Contacts between the two chains:
Residue Y177 in protein 2 is in contact with residue V72 in protein 1 (closest heavy-atom distance 4.7 Å).
Residue Y177 in protein 2 interacts with residue L69 in protein 1 (closest heavy-atom distance 4.8 Å).
Residue E179 in protein 2 is in contact with residue A71 in protein 1 (closest heavy-atom distance 4.4 Å).
Residue I173 in protein 2 is in contact with residue L69 in protein 1 (closest heavy-atom distance 3.9 Å).
Residue Y177 in protein 2 interacts with residue A71 in protein 1 (closest heavy-atom distance 3.8 Å).
Residue E179 in protein 2 is in contact with residue F65 in protein 1 (closest heavy-atom distance 3.8 Å).
Residue F183 in protein 2 contacts residue A71 in protein 1 (closest heavy-atom distance 3.8 Å).
Residue E179 in protein 2 contacts residue K66 in protein 1 (closest heavy-atom distance 4.9 Å).
Residue F183 in protein 2 interacts with residue V72 in protein 1 (closest heavy-atom distance 3.8 Å).

Sequence of protein 2:
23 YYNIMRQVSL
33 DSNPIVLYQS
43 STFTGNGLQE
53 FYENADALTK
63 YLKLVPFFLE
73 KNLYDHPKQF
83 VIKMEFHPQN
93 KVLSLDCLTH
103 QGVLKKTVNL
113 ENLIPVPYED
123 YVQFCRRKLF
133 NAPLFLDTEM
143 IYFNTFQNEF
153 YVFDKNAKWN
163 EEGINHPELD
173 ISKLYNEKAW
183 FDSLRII

This data describes a binding interaction between two proteins.

Sequence of protein 1:
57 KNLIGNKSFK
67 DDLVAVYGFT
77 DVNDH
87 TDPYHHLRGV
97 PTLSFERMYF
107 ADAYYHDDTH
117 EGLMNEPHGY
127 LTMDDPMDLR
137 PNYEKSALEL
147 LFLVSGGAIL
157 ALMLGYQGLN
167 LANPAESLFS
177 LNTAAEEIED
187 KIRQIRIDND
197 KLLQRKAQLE